Contacts between the two chains:
Residue M328 in the second protein is in contact with residue R305 in the first protein (closest heavy-atom distance 4.8 Å).
Residue T299 in the second protein interacts with residue I306 in the first protein (closest heavy-atom distance 4.4 Å).
Residue M328 in the second protein contacts residue I306 in the first protein (closest heavy-atom distance 4.7 Å).
Residue Y296 in the second protein contacts residue A302 in the first protein (closest heavy-atom distance 3.7 Å).
Residue Y296 in the second protein interacts with residue M298 in the first protein (closest heavy-atom distance 4.5 Å).
Residue N325 in the second protein contacts residue A309 in the first protein (closest heavy-atom distance 4.4 Å).
Residue M328 in the second protein contacts residue A309 in the first protein (closest heavy-atom distance 4.9 Å).
Residue T299 in the second protein contacts residue A302 in the first protein (closest heavy-atom distance 5.0 Å).
Residue M329 in the second protein interacts with residue A302 in the first protein (closest heavy-atom distance 4.9 Å).

Sequence of the first protein:
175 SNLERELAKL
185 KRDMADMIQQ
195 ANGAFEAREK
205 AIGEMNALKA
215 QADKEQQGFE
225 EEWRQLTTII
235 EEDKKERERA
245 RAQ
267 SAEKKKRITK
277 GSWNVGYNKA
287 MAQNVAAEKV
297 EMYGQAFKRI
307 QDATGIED

The following describes two proteins that form a bound complex.

Sequence of the second protein:
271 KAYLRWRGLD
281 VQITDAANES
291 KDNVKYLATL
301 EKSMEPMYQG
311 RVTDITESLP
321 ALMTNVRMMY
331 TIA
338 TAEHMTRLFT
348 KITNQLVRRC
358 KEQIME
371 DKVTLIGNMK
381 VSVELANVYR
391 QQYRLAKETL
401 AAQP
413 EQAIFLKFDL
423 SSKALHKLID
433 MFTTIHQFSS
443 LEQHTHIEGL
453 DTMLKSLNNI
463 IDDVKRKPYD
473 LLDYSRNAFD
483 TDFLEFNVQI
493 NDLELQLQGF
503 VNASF